Contacts between the two chains:
Residue T5 in protein 2 is in contact with residue Y38 in protein 1 (closest heavy-atom distance 3.6 Å).
Residue Y4 in protein 2 contacts residue D33 in protein 1 (closest heavy-atom distance 4.0 Å).
Residue R3 in protein 2 is in contact with residue R35 in protein 1 (closest heavy-atom distance 4.6 Å).
Residue R3 in protein 2 contacts residue A36 in protein 1 (closest heavy-atom distance 3.7 Å).
Residue Y4 in protein 2 contacts residue Y38 in protein 1 (closest heavy-atom distance 2.8 Å).
Residue Y4 in protein 2 interacts with residue A36 in protein 1 (closest heavy-atom distance 3.4 Å).

Sequence of protein 2:
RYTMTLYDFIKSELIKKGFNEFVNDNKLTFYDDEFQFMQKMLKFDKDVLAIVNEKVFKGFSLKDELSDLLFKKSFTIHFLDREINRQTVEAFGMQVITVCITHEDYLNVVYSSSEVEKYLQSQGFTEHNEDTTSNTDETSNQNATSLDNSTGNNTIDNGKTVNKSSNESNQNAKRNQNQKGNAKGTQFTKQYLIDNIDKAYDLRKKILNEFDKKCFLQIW

Sequence of protein 1:
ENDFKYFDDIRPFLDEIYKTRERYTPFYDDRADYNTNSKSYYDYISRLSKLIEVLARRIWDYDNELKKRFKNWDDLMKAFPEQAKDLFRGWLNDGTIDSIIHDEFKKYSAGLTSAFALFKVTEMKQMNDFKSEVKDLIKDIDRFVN

The following describes two proteins that form a bound complex.